Sequence of the second protein:
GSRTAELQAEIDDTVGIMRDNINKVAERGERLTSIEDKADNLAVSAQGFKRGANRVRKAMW

The following describes two proteins that form a bound complex.

Contacts between the two chains:
Residue S18 in the first protein is in contact with residue D12 in the second protein (closest heavy-atom distance 3.3 Å).
Residue L25 in the first protein is in contact with residue R19 in the second protein (closest heavy-atom distance 3.8 Å).
Residue V54 in the first protein interacts with residue A46 in the second protein (closest heavy-atom distance 3.8 Å).
Residue Q36 in the first protein interacts with residue R28 in the second protein (closest heavy-atom distance 2.8 Å).
Residue I43 in the first protein interacts with residue I35 in the second protein (closest heavy-atom distance 3.6 Å).
Residue L15 in the first protein interacts with residue I11 in the second protein (closest heavy-atom distance 3.5 Å).
Residue H60 in the first protein interacts with residue A53 in the second protein (closest heavy-atom distance 3.6 Å).
Residue L22 in the first protein is in contact with residue V15 in the second protein (closest heavy-atom distance 3.8 Å).
Residue N39 in the first protein contacts residue L32 in the second protein (closest heavy-atom distance 3.9 Å).
Residue D53 in the first protein interacts with residue Q47 in the second protein (closest heavy-atom distance 3.4 Å).
Residue V58 in the first protein contacts residue F49 in the second protein (closest heavy-atom distance 3.8 Å).
Residue V42 in the first protein interacts with residue E36 in the second protein (closest heavy-atom distance 3.5 Å).
Residue K14 in the first protein contacts residue Q8 in the second protein (closest heavy-atom distance 3.5 Å).
Residue A64 in the first protein is in contact with residue R57 in the second protein (closest heavy-atom distance 3.6 Å).
Residue L32 in the first protein interacts with residue V25 in the second protein (closest heavy-atom distance 3.6 Å).
Residue L25 in the first protein is in contact with residue I22 in the second protein (closest heavy-atom distance 3.7 Å).
Residue H60 in the first protein interacts with residue R57 in the second protein (closest heavy-atom distance 3.1 Å).
Residue L25 in the first protein contacts residue M18 in the second protein (closest heavy-atom distance 3.8 Å).
Residue M29 in the first protein is in contact with residue I22 in the second protein (closest heavy-atom distance 3.5 Å).
Residue A50 in the first protein interacts with residue A43 in the second protein (closest heavy-atom distance 3.9 Å).
Residue S18 in the first protein is in contact with residue I11 in the second protein (closest heavy-atom distance 3.7 Å).
Residue H60 in the first protein is in contact with residue K50 in the second protein (closest heavy-atom distance 3.6 Å).
Residue M19 in the first protein contacts residue I11 in the second protein (closest heavy-atom distance 3.8 Å).
Residue A50 in the first protein is in contact with residue A46 in the second protein (closest heavy-atom distance 3.4 Å).
Residue A64 in the first protein interacts with residue M60 in the second protein (closest heavy-atom distance 3.6 Å).
Residue N46 in the first protein interacts with residue D40 in the second protein (closest heavy-atom distance 3.6 Å).
Residue S18 in the first protein is in contact with residue Q8 in the second protein (closest heavy-atom distance 2.9 Å).
Residue I43 in the first protein is in contact with residue L32 in the second protein (closest heavy-atom distance 3.7 Å).
Residue Q36 in the first protein interacts with residue V25 in the second protein (closest heavy-atom distance 2.8 Å).
Residue L25 in the first protein is in contact with residue V15 in the second protein (closest heavy-atom distance 3.8 Å).
Residue F26 in the first protein contacts residue M18 in the second protein (closest heavy-atom distance 3.8 Å).
Residue L22 in the first protein contacts residue M18 in the second protein (closest heavy-atom distance 3.8 Å).
Residue L22 in the first protein is in contact with residue T14 in the second protein (closest heavy-atom distance 3.8 Å).
Residue T61 in the first protein interacts with residue A53 in the second protein (closest heavy-atom distance 3.6 Å).
Residue S67 in the first protein contacts residue M60 in the second protein (closest heavy-atom distance 3.9 Å).
Residue G57 in the first protein is in contact with residue K50 in the second protein (closest heavy-atom distance 3.8 Å).
Residue M29 in the first protein is in contact with residue V25 in the second protein (closest heavy-atom distance 3.8 Å).
Residue G57 in the first protein is in contact with residue F49 in the second protein (closest heavy-atom distance 3.7 Å).
Residue E21 in the first protein contacts residue V15 in the second protein (closest heavy-atom distance 3.6 Å).
Residue Q56 in the first protein interacts with residue K50 in the second protein (closest heavy-atom distance 3.4 Å).
Residue Q36 in the first protein contacts residue G29 in the second protein (closest heavy-atom distance 3.3 Å).
Residue K63 in the first protein interacts with residue R57 in the second protein (closest heavy-atom distance 3.6 Å).
Residue G57 in the first protein interacts with residue A53 in the second protein (closest heavy-atom distance 3.4 Å).
Residue Q36 in the first protein is in contact with residue L32 in the second protein (closest heavy-atom distance 3.8 Å).
Residue V54 in the first protein interacts with residue F49 in the second protein (closest heavy-atom distance 3.8 Å).
Residue V33 in the first protein interacts with residue V25 in the second protein (closest heavy-atom distance 3.9 Å).
Residue E21 in the first protein interacts with residue R19 in the second protein (closest heavy-atom distance 2.6 Å).
Residue H60 in the first protein is in contact with residue N54 in the second protein (closest heavy-atom distance 3.2 Å).
Residue M29 in the first protein contacts residue N21 in the second protein (closest heavy-atom distance 3.4 Å).
Residue N39 in the first protein is in contact with residue E36 in the second protein (closest heavy-atom distance 2.6 Å).
Residue N46 in the first protein interacts with residue A43 in the second protein (closest heavy-atom distance 3.9 Å).
Residue L15 in the first protein interacts with residue Q8 in the second protein (closest heavy-atom distance 3.2 Å).
Residue D53 in the first protein is in contact with residue K50 in the second protein (closest heavy-atom distance 3.0 Å).
Residue N46 in the first protein is in contact with residue A39 in the second protein (closest heavy-atom distance 3.5 Å).
Residue A68 in the first protein interacts with residue M60 in the second protein (closest heavy-atom distance 3.8 Å).
Residue I43 in the first protein interacts with residue E36 in the second protein (closest heavy-atom distance 3.6 Å).
Residue A50 in the first protein interacts with residue L42 in the second protein (closest heavy-atom distance 3.9 Å).
Residue S18 in the first protein is in contact with residue V15 in the second protein (closest heavy-atom distance 3.9 Å).
Residue D53 in the first protein is in contact with residue A46 in the second protein (closest heavy-atom distance 3.8 Å).
Residue L15 in the first protein contacts residue L7 in the second protein (closest heavy-atom distance 3.8 Å).

Sequence of the first protein:
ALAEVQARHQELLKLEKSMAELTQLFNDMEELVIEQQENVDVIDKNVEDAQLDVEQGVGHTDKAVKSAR